The following describes two proteins that form a bound complex.

Sequence of protein 2:
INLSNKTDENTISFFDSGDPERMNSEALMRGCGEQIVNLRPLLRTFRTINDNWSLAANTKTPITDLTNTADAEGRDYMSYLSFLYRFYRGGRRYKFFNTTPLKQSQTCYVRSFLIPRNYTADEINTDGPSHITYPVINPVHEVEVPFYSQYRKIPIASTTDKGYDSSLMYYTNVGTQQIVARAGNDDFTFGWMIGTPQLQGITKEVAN

Residue-level contacts at the interface:
Residue E21 in protein 2 contacts residue N23 in protein 1 (closest heavy-atom distance 3.5 Å).
Residue R40 in protein 2 is in contact with residue V30 in protein 1 (closest heavy-atom distance 3.8 Å).
Residue R40 in protein 2 is in contact with residue E33 in protein 1 (closest heavy-atom distance 3.7 Å).
Residue D187 in protein 2 is in contact with residue K36 in protein 1 (closest heavy-atom distance 2.9 Å).
Residue V37 in protein 2 is in contact with residue A22 in protein 1 (closest heavy-atom distance 3.7 Å).
Residue N24 in protein 2 contacts residue N23 in protein 1 (closest heavy-atom distance 4.7 Å).
Residue V37 in protein 2 contacts residue N23 in protein 1 (closest heavy-atom distance 3.9 Å).
Residue N38 in protein 2 is in contact with residue E33 in protein 1 (closest heavy-atom distance 4.7 Å).
Residue Q35 in protein 2 contacts residue N23 in protein 1 (closest heavy-atom distance 4.0 Å).
Residue D186 in protein 2 is in contact with residue K36 in protein 1 (closest heavy-atom distance 4.9 Å).

Sequence of protein 1:
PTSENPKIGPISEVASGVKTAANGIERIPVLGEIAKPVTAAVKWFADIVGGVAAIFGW